This data describes a binding interaction between two proteins.

Sequence of chain A:
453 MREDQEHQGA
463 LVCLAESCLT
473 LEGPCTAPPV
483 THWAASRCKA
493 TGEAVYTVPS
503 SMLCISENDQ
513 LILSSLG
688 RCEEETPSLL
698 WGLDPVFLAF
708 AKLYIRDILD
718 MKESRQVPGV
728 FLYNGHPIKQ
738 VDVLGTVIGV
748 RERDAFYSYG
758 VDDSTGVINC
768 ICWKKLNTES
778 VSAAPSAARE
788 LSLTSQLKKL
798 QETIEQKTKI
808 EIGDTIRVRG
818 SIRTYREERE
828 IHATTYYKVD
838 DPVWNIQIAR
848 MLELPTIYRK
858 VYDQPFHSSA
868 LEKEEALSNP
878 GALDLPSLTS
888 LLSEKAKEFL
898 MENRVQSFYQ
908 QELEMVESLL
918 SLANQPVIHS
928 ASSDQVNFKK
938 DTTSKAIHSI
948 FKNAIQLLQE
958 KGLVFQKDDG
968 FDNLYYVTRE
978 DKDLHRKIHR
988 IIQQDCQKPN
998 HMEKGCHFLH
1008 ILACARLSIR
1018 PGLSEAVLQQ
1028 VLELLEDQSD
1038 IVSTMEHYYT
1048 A

Contacts between the two chains:
Residue Y1407 in chain B is in contact with residue T853 in chain A (closest heavy-atom distance 3.6 Å).
Residue E1601 in chain B interacts with residue N842 in chain A (closest heavy-atom distance 2.9 Å).
Residue Q1573 in chain B is in contact with residue D1034 in chain A (closest heavy-atom distance 3.2 Å).
Residue E1479 in chain B contacts residue L705 in chain A (closest heavy-atom distance 3.5 Å).
Residue S1604 in chain B is in contact with residue K804 in chain A (closest heavy-atom distance 3.2 Å).
Residue R1470 in chain B is in contact with residue V1039 in chain A (closest heavy-atom distance 3.7 Å).
Residue R1591 in chain B interacts with residue E1033 in chain A (closest heavy-atom distance 3.6 Å).
Residue F1537 in chain B interacts with residue L797 in chain A (closest heavy-atom distance 3.6 Å).
Residue H1585 in chain B contacts residue W698 in chain A (closest heavy-atom distance 3.6 Å).
Residue F1506 in chain B contacts residue L790 in chain A (closest heavy-atom distance 3.7 Å).
Residue R1574 in chain B contacts residue R976 in chain A (closest heavy-atom distance 3.5 Å).
Residue H1585 in chain B is in contact with residue G699 in chain A (closest heavy-atom distance 2.8 Å).
Residue G1476 in chain B is in contact with residue F707 in chain A (closest heavy-atom distance 3.7 Å).
Residue E1601 in chain B interacts with residue I843 in chain A (closest heavy-atom distance 3.9 Å).
Residue E1474 in chain B interacts with residue F707 in chain A (closest heavy-atom distance 2.6 Å).
Residue G1476 in chain B contacts residue A708 in chain A (closest heavy-atom distance 3.7 Å).
Residue M1536 in chain B is in contact with residue L794 in chain A (closest heavy-atom distance 3.8 Å).
Residue T1477 in chain B interacts with residue P702 in chain A (closest heavy-atom distance 3.3 Å).
Residue S1527 in chain B interacts with residue R987 in chain A (closest heavy-atom distance 2.9 Å).
Residue G1476 in chain B interacts with residue A706 in chain A (closest heavy-atom distance 3.7 Å).
Residue V1586 in chain B is in contact with residue G699 in chain A (closest heavy-atom distance 3.8 Å).
Residue L1583 in chain B is in contact with residue W698 in chain A (closest heavy-atom distance 3.7 Å).
Residue D1475 in chain B contacts residue K709 in chain A (closest heavy-atom distance 3.8 Å).
Residue T1584 in chain B interacts with residue W698 in chain A (closest heavy-atom distance 3.7 Å).
Residue S1604 in chain B is in contact with residue Y834 in chain A (closest heavy-atom distance 3.2 Å).
Residue S1604 in chain B interacts with residue D837 in chain A (closest heavy-atom distance 3.9 Å).
Residue E1474 in chain B contacts residue A706 in chain A (closest heavy-atom distance 3.2 Å).
Residue P1570 in chain B contacts residue L700 in chain A (closest heavy-atom distance 3.8 Å).
Residue Q1576 in chain B interacts with residue R901 in chain A (closest heavy-atom distance 3.5 Å).
Residue F1506 in chain B contacts residue R786 in chain A (closest heavy-atom distance 3.6 Å).
Residue G1476 in chain B interacts with residue Y859 in chain A (closest heavy-atom distance 2.7 Å).
Residue S1604 in chain B is in contact with residue V836 in chain A (closest heavy-atom distance 3.5 Å).
Residue Q1516 in chain B contacts residue Q990 in chain A (closest heavy-atom distance 3.2 Å).
Residue L1541 in chain B contacts residue L797 in chain A (closest heavy-atom distance 3.8 Å).
Residue T1477 in chain B interacts with residue V703 in chain A (closest heavy-atom distance 3.3 Å).
Residue S1526 in chain B contacts residue R983 in chain A (closest heavy-atom distance 3.1 Å).
Residue R1574 in chain B is in contact with residue R901 in chain A (closest heavy-atom distance 2.9 Å).
Residue D1505 in chain B contacts residue R786 in chain A (closest heavy-atom distance 2.7 Å).
Residue P1550 in chain B is in contact with residue Y834 in chain A (closest heavy-atom distance 3.7 Å).
Residue H1426 in chain B is in contact with residue R816 in chain A (closest heavy-atom distance 3.8 Å).
Residue E1499 in chain B contacts residue Q793 in chain A (closest heavy-atom distance 2.8 Å).
Residue L1580 in chain B is in contact with residue V724 in chain A (closest heavy-atom distance 3.7 Å).
Residue T1477 in chain B contacts residue A706 in chain A (closest heavy-atom distance 3.6 Å).
Residue N1587 in chain B is in contact with residue L700 in chain A (closest heavy-atom distance 2.9 Å).
Residue Q1516 in chain B contacts residue H986 in chain A (closest heavy-atom distance 3.4 Å).
Residue F1537 in chain B contacts residue Q793 in chain A (closest heavy-atom distance 3.8 Å).
Residue F1575 in chain B is in contact with residue R901 in chain A (closest heavy-atom distance 3.0 Å).
Residue S1604 in chain B contacts residue K835 in chain A (closest heavy-atom distance 3.2 Å).
Residue M1534 in chain B contacts residue L790 in chain A (closest heavy-atom distance 3.8 Å).
Residue H1426 in chain B is in contact with residue Y834 in chain A (closest heavy-atom distance 3.4 Å).
Residue S1544 in chain B contacts residue I801 in chain A (closest heavy-atom distance 3.9 Å).
Residue H1585 in chain B interacts with residue L700 in chain A (closest heavy-atom distance 3.5 Å).
Residue E1474 in chain B is in contact with residue R816 in chain A (closest heavy-atom distance 2.6 Å).
Residue T1584 in chain B interacts with residue G699 in chain A (closest heavy-atom distance 3.8 Å).
Residue F1582 in chain B contacts residue V724 in chain A (closest heavy-atom distance 3.3 Å).
Residue Y1407 in chain B contacts residue E850 in chain A (closest heavy-atom distance 3.9 Å).
Residue A1478 in chain B interacts with residue A706 in chain A (closest heavy-atom distance 3.9 Å).
Residue N1587 in chain B is in contact with residue G699 in chain A (closest heavy-atom distance 3.6 Å).
Residue R1571 in chain B interacts with residue D1034 in chain A (closest heavy-atom distance 3.0 Å).
Residue R1574 in chain B contacts residue M898 in chain A (closest heavy-atom distance 3.5 Å).

Sequence of chain B:
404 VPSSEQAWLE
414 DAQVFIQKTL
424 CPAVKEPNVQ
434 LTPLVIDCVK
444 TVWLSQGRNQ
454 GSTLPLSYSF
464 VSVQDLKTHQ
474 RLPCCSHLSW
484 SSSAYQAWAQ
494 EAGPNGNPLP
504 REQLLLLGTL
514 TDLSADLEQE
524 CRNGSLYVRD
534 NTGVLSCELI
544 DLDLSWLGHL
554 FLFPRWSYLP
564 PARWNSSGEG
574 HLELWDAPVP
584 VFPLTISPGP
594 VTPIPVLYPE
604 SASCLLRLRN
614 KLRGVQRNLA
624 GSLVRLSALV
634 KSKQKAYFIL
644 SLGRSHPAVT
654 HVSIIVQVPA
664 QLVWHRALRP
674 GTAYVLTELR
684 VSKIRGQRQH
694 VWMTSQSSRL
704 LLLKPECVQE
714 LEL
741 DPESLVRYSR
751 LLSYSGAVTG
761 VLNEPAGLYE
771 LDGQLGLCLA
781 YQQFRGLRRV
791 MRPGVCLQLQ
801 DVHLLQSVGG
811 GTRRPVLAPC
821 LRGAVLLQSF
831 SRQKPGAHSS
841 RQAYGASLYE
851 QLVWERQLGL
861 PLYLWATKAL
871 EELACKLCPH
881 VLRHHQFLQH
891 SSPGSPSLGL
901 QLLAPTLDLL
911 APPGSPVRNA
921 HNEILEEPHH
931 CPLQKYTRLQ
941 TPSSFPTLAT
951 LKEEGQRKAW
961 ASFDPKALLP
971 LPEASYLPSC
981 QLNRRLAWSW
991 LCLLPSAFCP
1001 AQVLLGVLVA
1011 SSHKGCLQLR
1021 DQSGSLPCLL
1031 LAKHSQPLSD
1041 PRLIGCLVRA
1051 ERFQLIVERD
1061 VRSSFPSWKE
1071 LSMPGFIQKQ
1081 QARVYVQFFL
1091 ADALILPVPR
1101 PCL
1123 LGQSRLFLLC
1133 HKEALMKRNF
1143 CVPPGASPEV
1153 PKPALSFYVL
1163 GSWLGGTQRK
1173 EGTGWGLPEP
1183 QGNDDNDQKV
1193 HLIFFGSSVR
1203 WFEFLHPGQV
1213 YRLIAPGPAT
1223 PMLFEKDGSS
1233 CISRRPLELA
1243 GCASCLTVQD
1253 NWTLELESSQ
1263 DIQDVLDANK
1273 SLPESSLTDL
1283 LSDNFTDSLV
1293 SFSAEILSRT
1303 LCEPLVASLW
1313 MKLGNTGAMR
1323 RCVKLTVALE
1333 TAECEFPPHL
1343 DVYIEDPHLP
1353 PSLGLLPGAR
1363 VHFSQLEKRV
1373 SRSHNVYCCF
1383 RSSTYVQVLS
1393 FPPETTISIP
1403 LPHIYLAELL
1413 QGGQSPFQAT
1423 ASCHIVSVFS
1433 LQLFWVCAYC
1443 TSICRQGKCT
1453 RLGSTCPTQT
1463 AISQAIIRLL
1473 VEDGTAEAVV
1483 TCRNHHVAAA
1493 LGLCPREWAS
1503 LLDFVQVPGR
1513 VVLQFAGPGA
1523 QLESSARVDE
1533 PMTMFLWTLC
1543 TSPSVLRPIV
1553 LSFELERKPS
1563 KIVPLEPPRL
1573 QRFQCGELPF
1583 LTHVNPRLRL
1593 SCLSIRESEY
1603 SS